Sequence of chain A:
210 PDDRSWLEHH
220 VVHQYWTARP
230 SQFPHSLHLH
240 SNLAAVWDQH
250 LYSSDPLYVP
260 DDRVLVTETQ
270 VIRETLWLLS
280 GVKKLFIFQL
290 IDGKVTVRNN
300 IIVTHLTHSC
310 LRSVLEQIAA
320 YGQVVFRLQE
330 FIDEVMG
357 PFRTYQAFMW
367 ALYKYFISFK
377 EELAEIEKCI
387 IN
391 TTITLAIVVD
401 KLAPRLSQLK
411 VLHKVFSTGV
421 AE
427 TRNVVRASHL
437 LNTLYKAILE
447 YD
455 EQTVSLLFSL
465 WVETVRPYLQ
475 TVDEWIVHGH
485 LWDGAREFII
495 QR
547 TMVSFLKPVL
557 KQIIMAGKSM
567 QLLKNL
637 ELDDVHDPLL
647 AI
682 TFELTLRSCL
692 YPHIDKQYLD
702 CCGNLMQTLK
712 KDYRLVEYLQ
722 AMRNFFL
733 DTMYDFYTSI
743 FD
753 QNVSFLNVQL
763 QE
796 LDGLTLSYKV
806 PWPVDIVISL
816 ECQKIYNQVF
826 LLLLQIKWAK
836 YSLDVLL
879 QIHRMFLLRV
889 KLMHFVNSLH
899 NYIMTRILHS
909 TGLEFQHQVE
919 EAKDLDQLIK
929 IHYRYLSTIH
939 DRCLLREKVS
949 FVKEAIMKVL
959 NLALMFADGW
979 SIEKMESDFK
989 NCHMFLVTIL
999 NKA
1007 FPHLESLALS

Interface contacts:
Residue E298 in chain B interacts with residue V265 in chain A (closest heavy-atom distance 3.2 Å).
Residue E298 in chain B is in contact with residue H234 in chain A (closest heavy-atom distance 3.3 Å).
Residue Y311 in chain B contacts residue W276 in chain A (closest heavy-atom distance 3.9 Å).
Residue E298 in chain B contacts residue F232 in chain A (closest heavy-atom distance 3.3 Å).
Residue W297 in chain B contacts residue E267 in chain A (closest heavy-atom distance 3.7 Å).
Residue L312 in chain B contacts residue L216 in chain A (closest heavy-atom distance 3.7 Å).
Residue R294 in chain B is in contact with residue T268 in chain A (closest heavy-atom distance 3.7 Å).
Residue E298 in chain B interacts with residue T303 in chain A (closest heavy-atom distance 3.7 Å).
Residue K293 in chain B is in contact with residue T391 in chain A (closest heavy-atom distance 3.5 Å).
Residue R299 in chain B interacts with residue S235 in chain A (closest heavy-atom distance 3.2 Å).
Residue W297 in chain B contacts residue T392 in chain A (closest heavy-atom distance 3.4 Å).
Residue E308 in chain B interacts with residue V221 in chain A (closest heavy-atom distance 3.8 Å).
Residue Y311 in chain B contacts residue R272 in chain A (closest heavy-atom distance 3.4 Å).
Residue Y311 in chain B is in contact with residue V220 in chain A (closest heavy-atom distance 4.2 Å).
Residue E309 in chain B interacts with residue H218 in chain A (closest heavy-atom distance 3.7 Å).
Residue W297 in chain B interacts with residue T303 in chain A (closest heavy-atom distance 3.8 Å).
Residue P310 in chain B interacts with residue V221 in chain A (closest heavy-atom distance 4.0 Å).
Residue K322 in chain B interacts with residue W215 in chain A (closest heavy-atom distance 3.5 Å).
Residue E309 in chain B is in contact with residue V221 in chain A (closest heavy-atom distance 3.1 Å).
Residue K322 in chain B is in contact with residue V220 in chain A (closest heavy-atom distance 3.9 Å).
Residue R307 in chain B is in contact with residue N388 in chain A (closest heavy-atom distance 3.2 Å).
Residue W297 in chain B is in contact with residue T394 in chain A (closest heavy-atom distance 3.7 Å).
Residue E308 in chain B contacts residue T268 in chain A (closest heavy-atom distance 3.4 Å).
Residue H306 in chain B contacts residue F232 in chain A (closest heavy-atom distance 3.6 Å).
Residue K322 in chain B is in contact with residue D212 in chain A (closest heavy-atom distance 3.9 Å).
Residue R294 in chain B interacts with residue T266 in chain A (closest heavy-atom distance 4.1 Å).
Residue W297 in chain B interacts with residue H304 in chain A (closest heavy-atom distance 3.2 Å).
Residue E308 in chain B is in contact with residue I386 in chain A (closest heavy-atom distance 3.4 Å).
Residue E298 in chain B contacts residue S240 in chain A (closest heavy-atom distance 3.2 Å).
Residue P310 in chain B interacts with residue H219 in chain A (closest heavy-atom distance 3.8 Å).
Residue H306 in chain B is in contact with residue P233 in chain A (closest heavy-atom distance 3.7 Å).
Residue G301 in chain B interacts with residue H239 in chain A (closest heavy-atom distance 4.0 Å).
Residue R299 in chain B contacts residue S240 in chain A (closest heavy-atom distance 3.5 Å).
Residue P310 in chain B contacts residue V220 in chain A (closest heavy-atom distance 3.5 Å).
Residue R294 in chain B contacts residue T391 in chain A (closest heavy-atom distance 3.6 Å).
Residue R307 in chain B interacts with residue I386 in chain A (closest heavy-atom distance 4.2 Å).
Residue K293 in chain B is in contact with residue T392 in chain A (closest heavy-atom distance 3.3 Å).
Residue E298 in chain B is in contact with residue L264 in chain A (closest heavy-atom distance 3.5 Å).
Residue E314 in chain B interacts with residue I387 in chain A (closest heavy-atom distance 3.4 Å).
Residue E309 in chain B interacts with residue V220 in chain A (closest heavy-atom distance 3.9 Å).
Residue R307 in chain B interacts with residue I387 in chain A (closest heavy-atom distance 2.4 Å).
Residue V300 in chain B interacts with residue H304 in chain A (closest heavy-atom distance 4.2 Å).
Residue E308 in chain B is in contact with residue Q269 in chain A (closest heavy-atom distance 3.5 Å).
Residue V300 in chain B is in contact with residue S240 in chain A (closest heavy-atom distance 3.6 Å).
Residue R325 in chain B is in contact with residue D211 in chain A (closest heavy-atom distance 3.8 Å).
Residue E309 in chain B contacts residue H219 in chain A (closest heavy-atom distance 2.9 Å).
Residue R295 in chain B is in contact with residue T392 in chain A (closest heavy-atom distance 3.6 Å).
Residue Y311 in chain B is in contact with residue Q269 in chain A (closest heavy-atom distance 3.5 Å).
Residue L326 in chain B contacts residue D212 in chain A (closest heavy-atom distance 3.3 Å).
Residue K322 in chain B interacts with residue L216 in chain A (closest heavy-atom distance 3.7 Å).
Residue Y311 in chain B is in contact with residue W225 in chain A (closest heavy-atom distance 3.5 Å).
Residue R294 in chain B interacts with residue F232 in chain A (closest heavy-atom distance 3.9 Å).
Residue R299 in chain B is in contact with residue P233 in chain A (closest heavy-atom distance 3.3 Å).
Residue R299 in chain B is in contact with residue H234 in chain A (closest heavy-atom distance 4.0 Å).
Residue L312 in chain B interacts with residue H222 in chain A (closest heavy-atom distance 3.5 Å).
Residue W297 in chain B interacts with residue S240 in chain A (closest heavy-atom distance 4.1 Å).
Residue E298 in chain B interacts with residue T266 in chain A (closest heavy-atom distance 3.4 Å).
Residue R325 in chain B contacts residue D212 in chain A (closest heavy-atom distance 3.8 Å).
Residue R294 in chain B interacts with residue T392 in chain A (closest heavy-atom distance 3.9 Å).
Residue L312 in chain B contacts residue V220 in chain A (closest heavy-atom distance 3.9 Å).

Sequence of chain B:
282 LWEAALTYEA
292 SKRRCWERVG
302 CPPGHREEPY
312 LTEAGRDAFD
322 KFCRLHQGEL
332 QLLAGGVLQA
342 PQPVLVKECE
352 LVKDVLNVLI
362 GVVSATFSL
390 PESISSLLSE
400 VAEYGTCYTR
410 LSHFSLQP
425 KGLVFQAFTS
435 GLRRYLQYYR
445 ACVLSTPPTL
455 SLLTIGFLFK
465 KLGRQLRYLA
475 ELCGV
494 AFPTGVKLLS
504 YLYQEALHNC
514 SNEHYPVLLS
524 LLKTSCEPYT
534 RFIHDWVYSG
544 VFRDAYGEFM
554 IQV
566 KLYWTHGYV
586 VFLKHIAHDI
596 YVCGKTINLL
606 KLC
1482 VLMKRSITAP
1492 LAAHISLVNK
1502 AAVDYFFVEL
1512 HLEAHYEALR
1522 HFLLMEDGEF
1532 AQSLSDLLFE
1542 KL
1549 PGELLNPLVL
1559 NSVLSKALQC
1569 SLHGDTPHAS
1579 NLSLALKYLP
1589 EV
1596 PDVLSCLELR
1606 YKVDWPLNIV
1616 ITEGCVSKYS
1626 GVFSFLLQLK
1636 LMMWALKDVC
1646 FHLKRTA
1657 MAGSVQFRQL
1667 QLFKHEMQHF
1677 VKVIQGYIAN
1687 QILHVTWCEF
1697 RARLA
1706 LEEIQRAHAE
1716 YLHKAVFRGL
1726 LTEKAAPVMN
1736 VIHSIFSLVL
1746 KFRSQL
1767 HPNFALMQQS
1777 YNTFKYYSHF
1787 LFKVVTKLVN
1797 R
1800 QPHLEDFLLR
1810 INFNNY

These two protein chains interact to form a complex.